Contacts between the two chains:
Residue L188 in protein 1 interacts with residue A81 in protein 2 (closest heavy-atom distance 3.5 Å).
Residue D191 in protein 1 is in contact with residue A81 in protein 2 (closest heavy-atom distance 4.0 Å).
Residue F132 in protein 1 interacts with residue P79 in protein 2 (closest heavy-atom distance 3.4 Å).
Residue M184 in protein 1 contacts residue T61 in protein 2 (closest heavy-atom distance 3.9 Å).
Residue T123 in protein 1 interacts with residue Y58 in protein 2 (closest heavy-atom distance 3.7 Å).
Residue L188 in protein 1 is in contact with residue L63 in protein 2 (closest heavy-atom distance 3.9 Å).
Residue A192 in protein 1 is in contact with residue A81 in protein 2 (closest heavy-atom distance 4.9 Å).
Residue Y131 in protein 1 interacts with residue P79 in protein 2 (closest heavy-atom distance 3.8 Å).
Residue D156 in protein 1 is in contact with residue T61 in protein 2 (closest heavy-atom distance 2.6 Å).
Residue F126 in protein 1 is in contact with residue P79 in protein 2 (closest heavy-atom distance 3.6 Å).
Residue A124 in protein 1 contacts residue P57 in protein 2 (closest heavy-atom distance 4.2 Å).
Residue L188 in protein 1 interacts with residue L82 in protein 2 (closest heavy-atom distance 4.8 Å).
Residue Y131 in protein 1 interacts with residue T77 in protein 2 (closest heavy-atom distance 3.5 Å).
Residue V211 in protein 1 contacts residue L82 in protein 2 (closest heavy-atom distance 3.9 Å).
Residue V152 in protein 1 is in contact with residue Y58 in protein 2 (closest heavy-atom distance 4.6 Å).
Residue F126 in protein 1 interacts with residue F60 in protein 2 (closest heavy-atom distance 3.6 Å).
Residue A124 in protein 1 is in contact with residue R56 in protein 2 (closest heavy-atom distance 3.1 Å).
Residue N119 in protein 1 is in contact with residue Q59 in protein 2 (closest heavy-atom distance 4.5 Å).
Residue K155 in protein 1 interacts with residue P79 in protein 2 (closest heavy-atom distance 2.4 Å).
Residue F126 in protein 1 contacts residue T77 in protein 2 (closest heavy-atom distance 4.6 Å).
Residue A192 in protein 1 contacts residue L82 in protein 2 (closest heavy-atom distance 3.9 Å).
Residue K155 in protein 1 contacts residue T80 in protein 2 (closest heavy-atom distance 4.3 Å).
Residue K116 in protein 1 is in contact with residue R75 in protein 2 (closest heavy-atom distance 3.4 Å).
Residue A154 in protein 1 interacts with residue F60 in protein 2 (closest heavy-atom distance 4.2 Å).
Residue L189 in protein 1 contacts residue L82 in protein 2 (closest heavy-atom distance 4.8 Å).
Residue P153 in protein 1 is in contact with residue Y58 in protein 2 (closest heavy-atom distance 3.5 Å).
Residue L188 in protein 1 is in contact with residue T61 in protein 2 (closest heavy-atom distance 3.3 Å).
Residue A124 in protein 1 contacts residue Y58 in protein 2 (closest heavy-atom distance 3.4 Å).
Residue T123 in protein 1 contacts residue P57 in protein 2 (closest heavy-atom distance 3.3 Å).
Residue P214 in protein 1 interacts with residue T71 in protein 2 (closest heavy-atom distance 3.8 Å).
Residue W142 in protein 1 interacts with residue F60 in protein 2 (closest heavy-atom distance 4.2 Å).
Residue N119 in protein 1 is in contact with residue R56 in protein 2 (closest heavy-atom distance 2.4 Å).
Residue N119 in protein 1 contacts residue R75 in protein 2 (closest heavy-atom distance 3.4 Å).
Residue A154 in protein 1 is in contact with residue Y58 in protein 2 (closest heavy-atom distance 3.2 Å).
Residue R181 in protein 1 is in contact with residue T71 in protein 2 (closest heavy-atom distance 4.5 Å).
Residue M184 in protein 1 interacts with residue T73 in protein 2 (closest heavy-atom distance 4.4 Å).
Residue E212 in protein 1 is in contact with residue Q65 in protein 2 (closest heavy-atom distance 4.4 Å).
Residue L122 in protein 1 is in contact with residue R53 in protein 2 (closest heavy-atom distance 4.2 Å).
Residue V185 in protein 1 contacts residue L63 in protein 2 (closest heavy-atom distance 4.0 Å).
Residue L188 in protein 1 contacts residue Q62 in protein 2 (closest heavy-atom distance 4.8 Å).
Residue P153 in protein 1 contacts residue F60 in protein 2 (closest heavy-atom distance 3.4 Å).
Residue F126 in protein 1 is in contact with residue Y58 in protein 2 (closest heavy-atom distance 3.8 Å).
Residue L189 in protein 1 interacts with residue L63 in protein 2 (closest heavy-atom distance 4.3 Å).
Residue E120 in protein 1 is in contact with residue Y58 in protein 2 (closest heavy-atom distance 2.8 Å).
Residue L188 in protein 1 interacts with residue T73 in protein 2 (closest heavy-atom distance 4.5 Å).
Residue Y131 in protein 1 contacts residue M78 in protein 2 (closest heavy-atom distance 4.3 Å).
Residue D156 in protein 1 contacts residue R75 in protein 2 (closest heavy-atom distance 4.4 Å).
Residue K155 in protein 1 contacts residue A81 in protein 2 (closest heavy-atom distance 4.2 Å).
Residue K116 in protein 1 contacts residue T61 in protein 2 (closest heavy-atom distance 3.8 Å).
Residue I157 in protein 1 contacts residue Y58 in protein 2 (closest heavy-atom distance 4.4 Å).
Residue W142 in protein 1 interacts with residue P79 in protein 2 (closest heavy-atom distance 3.7 Å).
Residue L122 in protein 1 contacts residue R56 in protein 2 (closest heavy-atom distance 3.8 Å).
Residue T123 in protein 1 is in contact with residue R56 in protein 2 (closest heavy-atom distance 3.2 Å).
Residue N285 in protein 1 is in contact with residue S98 in protein 2 (closest heavy-atom distance 3.9 Å).
Residue K155 in protein 1 contacts residue F60 in protein 2 (closest heavy-atom distance 3.9 Å).
Residue P125 in protein 1 contacts residue Y58 in protein 2 (closest heavy-atom distance 4.2 Å).

The following describes two proteins that form a bound complex.

Sequence of protein 2:
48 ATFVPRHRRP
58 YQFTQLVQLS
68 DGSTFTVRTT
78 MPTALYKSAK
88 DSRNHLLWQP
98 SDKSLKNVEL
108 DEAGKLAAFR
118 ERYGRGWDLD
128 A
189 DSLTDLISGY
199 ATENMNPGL

Sequence of protein 1:
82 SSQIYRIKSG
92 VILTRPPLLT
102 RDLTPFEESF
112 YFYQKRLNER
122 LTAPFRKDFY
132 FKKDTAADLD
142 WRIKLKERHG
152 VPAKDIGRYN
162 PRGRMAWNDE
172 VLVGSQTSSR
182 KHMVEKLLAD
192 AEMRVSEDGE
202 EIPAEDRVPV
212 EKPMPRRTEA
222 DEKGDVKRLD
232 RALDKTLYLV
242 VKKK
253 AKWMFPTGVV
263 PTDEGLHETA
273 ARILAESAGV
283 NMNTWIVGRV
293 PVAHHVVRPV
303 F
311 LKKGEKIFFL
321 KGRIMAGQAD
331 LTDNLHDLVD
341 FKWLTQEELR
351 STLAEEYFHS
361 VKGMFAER